The following describes two proteins that form a bound complex.

Sequence of protein 2:
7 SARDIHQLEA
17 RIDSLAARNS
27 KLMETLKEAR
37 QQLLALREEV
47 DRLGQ

Interface contacts:
Residue L39 in protein 1 contacts residue Q38 in protein 2 (closest heavy-atom distance 3.8 Å).
Residue L28 in protein 1 interacts with residue L32 in protein 2 (closest heavy-atom distance 3.7 Å).
Residue D10 in protein 1 is in contact with residue I11 in protein 2 (closest heavy-atom distance 4.2 Å).
Residue L28 in protein 1 interacts with residue M29 in protein 2 (closest heavy-atom distance 4.2 Å).
Residue V46 in protein 1 is in contact with residue V46 in protein 2 (closest heavy-atom distance 3.7 Å).
Residue L21 in protein 1 interacts with residue I18 in protein 2 (closest heavy-atom distance 3.8 Å).
Residue L32 in protein 1 contacts residue T31 in protein 2 (closest heavy-atom distance 3.9 Å).
Residue L14 in protein 1 interacts with residue I18 in protein 2 (closest heavy-atom distance 3.8 Å).
Residue I18 in protein 1 interacts with residue L14 in protein 2 (closest heavy-atom distance 3.7 Å).
Residue L14 in protein 1 contacts residue I11 in protein 2 (closest heavy-atom distance 3.8 Å).
Residue L14 in protein 1 interacts with residue L14 in protein 2 (closest heavy-atom distance 3.7 Å).
Residue I11 in protein 1 is in contact with residue D10 in protein 2 (closest heavy-atom distance 4.2 Å).
Residue V46 in protein 1 interacts with residue E45 in protein 2 (closest heavy-atom distance 4.0 Å).
Residue L32 in protein 1 is in contact with residue L28 in protein 2 (closest heavy-atom distance 3.7 Å).
Residue L21 in protein 1 is in contact with residue N25 in protein 2 (closest heavy-atom distance 3.4 Å).
Residue Q38 in protein 1 is in contact with residue L39 in protein 2 (closest heavy-atom distance 3.8 Å).
Residue M29 in protein 1 interacts with residue L28 in protein 2 (closest heavy-atom distance 4.3 Å).
Residue L39 in protein 1 is in contact with residue A35 in protein 2 (closest heavy-atom distance 4.2 Å).
Residue I11 in protein 1 contacts residue L14 in protein 2 (closest heavy-atom distance 3.9 Å).
Residue L42 in protein 1 contacts residue V46 in protein 2 (closest heavy-atom distance 4.0 Å).
Residue T31 in protein 1 is in contact with residue L32 in protein 2 (closest heavy-atom distance 4.0 Å).
Residue E45 in protein 1 is in contact with residue L49 in protein 2 (closest heavy-atom distance 5.0 Å).
Residue L39 in protein 1 interacts with residue L39 in protein 2 (closest heavy-atom distance 3.7 Å).
Residue L28 in protein 1 contacts residue L28 in protein 2 (closest heavy-atom distance 3.9 Å).
Residue I18 in protein 1 is in contact with residue R17 in protein 2 (closest heavy-atom distance 3.3 Å).
Residue G50 in protein 1 interacts with residue L49 in protein 2 (closest heavy-atom distance 4.4 Å).
Residue A22 in protein 1 contacts residue L21 in protein 2 (closest heavy-atom distance 4.1 Å).
Residue L39 in protein 1 interacts with residue L42 in protein 2 (closest heavy-atom distance 3.7 Å).
Residue L49 in protein 1 interacts with residue G50 in protein 2 (closest heavy-atom distance 4.2 Å).
Residue A35 in protein 1 interacts with residue L32 in protein 2 (closest heavy-atom distance 4.4 Å).
Residue L49 in protein 1 contacts residue V46 in protein 2 (closest heavy-atom distance 3.8 Å).
Residue L32 in protein 1 interacts with residue A35 in protein 2 (closest heavy-atom distance 4.3 Å).
Residue E45 in protein 1 contacts residue V46 in protein 2 (closest heavy-atom distance 4.0 Å).
Residue L49 in protein 1 contacts residue L49 in protein 2 (closest heavy-atom distance 3.5 Å).
Residue N25 in protein 1 is in contact with residue N25 in protein 2 (closest heavy-atom distance 2.8 Å).
Residue A35 in protein 1 contacts residue L39 in protein 2 (closest heavy-atom distance 4.2 Å).
Residue L28 in protein 1 contacts residue N25 in protein 2 (closest heavy-atom distance 3.7 Å).
Residue S7 in protein 1 contacts residue S7 in protein 2 (closest heavy-atom distance 3.2 Å).
Residue R24 in protein 1 interacts with residue N25 in protein 2 (closest heavy-atom distance 3.5 Å).
Residue V46 in protein 1 contacts residue L49 in protein 2 (closest heavy-atom distance 3.8 Å).
Residue I18 in protein 1 is in contact with residue I18 in protein 2 (closest heavy-atom distance 3.5 Å).
Residue L21 in protein 1 is in contact with residue A22 in protein 2 (closest heavy-atom distance 4.2 Å).
Residue L42 in protein 1 contacts residue R43 in protein 2 (closest heavy-atom distance 4.4 Å).
Residue L21 in protein 1 is in contact with residue L21 in protein 2 (closest heavy-atom distance 3.8 Å).
Residue I18 in protein 1 contacts residue L21 in protein 2 (closest heavy-atom distance 3.8 Å).
Residue R43 in protein 1 is in contact with residue L42 in protein 2 (closest heavy-atom distance 4.4 Å).
Residue R17 in protein 1 contacts residue I18 in protein 2 (closest heavy-atom distance 3.3 Å).
Residue V46 in protein 1 interacts with residue L42 in protein 2 (closest heavy-atom distance 4.0 Å).
Residue I11 in protein 1 interacts with residue I11 in protein 2 (closest heavy-atom distance 3.9 Å).
Residue N25 in protein 1 interacts with residue L21 in protein 2 (closest heavy-atom distance 4.8 Å).
Residue E15 in protein 1 is in contact with residue L14 in protein 2 (closest heavy-atom distance 4.3 Å).
Residue L32 in protein 1 is in contact with residue L32 in protein 2 (closest heavy-atom distance 4.0 Å).
Residue N25 in protein 1 interacts with residue L28 in protein 2 (closest heavy-atom distance 3.4 Å).
Residue N25 in protein 1 is in contact with residue R24 in protein 2 (closest heavy-atom distance 3.8 Å).
Residue L42 in protein 1 interacts with residue L42 in protein 2 (closest heavy-atom distance 3.8 Å).
Residue L14 in protein 1 contacts residue E15 in protein 2 (closest heavy-atom distance 4.3 Å).
Residue A35 in protein 1 interacts with residue A35 in protein 2 (closest heavy-atom distance 3.8 Å).
Residue L42 in protein 1 contacts residue L39 in protein 2 (closest heavy-atom distance 3.8 Å).

Sequence of protein 1:
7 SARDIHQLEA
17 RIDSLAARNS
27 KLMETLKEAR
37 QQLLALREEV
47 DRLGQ